Interface contacts:
Residue W476 in protein 2 is in contact with residue K354 in protein 1 (closest heavy-atom distance 4.0 Å).
Residue T302 in protein 2 contacts residue L327 in protein 1 (closest heavy-atom distance 3.8 Å).
Residue Y304 in protein 2 is in contact with residue R332 in protein 1 (closest heavy-atom distance 3.6 Å).
Residue R224 in protein 2 contacts residue T211 in protein 1 (closest heavy-atom distance 3.1 Å).
Residue T302 in protein 2 is in contact with residue Q346 in protein 1 (closest heavy-atom distance 3.7 Å).
Residue T477 in protein 2 is in contact with residue V356 in protein 1 (closest heavy-atom distance 3.5 Å).
Residue R247 in protein 2 is in contact with residue M350 in protein 1 (closest heavy-atom distance 2.6 Å).
Residue R224 in protein 2 is in contact with residue L38 in protein 1 (closest heavy-atom distance 3.2 Å).
Residue E478 in protein 2 contacts residue K354 in protein 1 (closest heavy-atom distance 3.3 Å).
Residue Y246 in protein 2 contacts residue M350 in protein 1 (closest heavy-atom distance 4.2 Å).
Residue S312 in protein 2 is in contact with residue R332 in protein 1 (closest heavy-atom distance 2.6 Å).
Residue R232 in protein 2 interacts with residue Q39 in protein 1 (closest heavy-atom distance 4.0 Å).
Residue S475 in protein 2 contacts residue R353 in protein 1 (closest heavy-atom distance 4.2 Å).
Residue R224 in protein 2 contacts residue A213 in protein 1 (closest heavy-atom distance 3.4 Å).
Residue F300 in protein 2 is in contact with residue S349 in protein 1 (closest heavy-atom distance 4.0 Å).
Residue E221 in protein 2 contacts residue T211 in protein 1 (closest heavy-atom distance 2.8 Å).
Residue P301 in protein 2 is in contact with residue Q346 in protein 1 (closest heavy-atom distance 3.0 Å).
Residue R224 in protein 2 is in contact with residue M243 in protein 1 (closest heavy-atom distance 2.5 Å).
Residue T477 in protein 2 interacts with residue K354 in protein 1 (closest heavy-atom distance 3.5 Å).
Residue A250 in protein 2 contacts residue M350 in protein 1 (closest heavy-atom distance 4.0 Å).
Residue H248 in protein 2 contacts residue N217 in protein 1 (closest heavy-atom distance 4.0 Å).
Residue R224 in protein 2 interacts with residue Q39 in protein 1 (closest heavy-atom distance 4.0 Å).
Residue Y769 in protein 2 contacts residue E184 in protein 1 (closest heavy-atom distance 3.7 Å).
Residue D299 in protein 2 contacts residue S349 in protein 1 (closest heavy-atom distance 4.1 Å).
Residue G223 in protein 2 interacts with residue T211 in protein 1 (closest heavy-atom distance 3.6 Å).
Residue D220 in protein 2 is in contact with residue T211 in protein 1 (closest heavy-atom distance 2.8 Å).
Residue P301 in protein 2 interacts with residue S349 in protein 1 (closest heavy-atom distance 3.5 Å).
Residue A229 in protein 2 interacts with residue T215 in protein 1 (closest heavy-atom distance 3.6 Å).
Residue E221 in protein 2 contacts residue M212 in protein 1 (closest heavy-atom distance 3.2 Å).
Residue S252 in protein 2 contacts residue K397 in protein 1 (closest heavy-atom distance 2.9 Å).
Residue S475 in protein 2 interacts with residue K354 in protein 1 (closest heavy-atom distance 3.9 Å).
Residue T222 in protein 2 is in contact with residue H244 in protein 1 (closest heavy-atom distance 3.4 Å).
Residue P301 in protein 2 contacts residue V324 in protein 1 (closest heavy-atom distance 3.6 Å).
Residue R224 in protein 2 contacts residue L37 in protein 1 (closest heavy-atom distance 3.7 Å).
Residue S225 in protein 2 is in contact with residue T215 in protein 1 (closest heavy-atom distance 3.7 Å).
Residue P301 in protein 2 is in contact with residue M350 in protein 1 (closest heavy-atom distance 3.8 Å).
Residue Q737 in protein 2 contacts residue S377 in protein 1 (closest heavy-atom distance 2.4 Å).
Residue I255 in protein 2 contacts residue T393 in protein 1 (closest heavy-atom distance 3.6 Å).
Residue R224 in protein 2 contacts residue H244 in protein 1 (closest heavy-atom distance 3.3 Å).
Residue R224 in protein 2 interacts with residue T245 in protein 1 (closest heavy-atom distance 3.8 Å).
Residue L258 in protein 2 is in contact with residue S326 in protein 1 (closest heavy-atom distance 3.3 Å).
Residue R485 in protein 2 is in contact with residue E184 in protein 1 (closest heavy-atom distance 3.9 Å).
Residue Y246 in protein 2 interacts with residue L327 in protein 1 (closest heavy-atom distance 3.9 Å).
Residue Q737 in protein 2 interacts with residue R378 in protein 1 (closest heavy-atom distance 3.7 Å).
Residue R247 in protein 2 interacts with residue S349 in protein 1 (closest heavy-atom distance 2.3 Å).
Residue R224 in protein 2 is in contact with residue T215 in protein 1 (closest heavy-atom distance 4.0 Å).
Residue R224 in protein 2 contacts residue M212 in protein 1 (closest heavy-atom distance 3.1 Å).
Residue A254 in protein 2 is in contact with residue N396 in protein 1 (closest heavy-atom distance 4.1 Å).
Residue L258 in protein 2 contacts residue L327 in protein 1 (closest heavy-atom distance 3.8 Å).
Residue V226 in protein 2 is in contact with residue T211 in protein 1 (closest heavy-atom distance 3.8 Å).
Residue V226 in protein 2 interacts with residue T215 in protein 1 (closest heavy-atom distance 3.2 Å).
Residue E481 in protein 2 interacts with residue E184 in protein 1 (closest heavy-atom distance 4.0 Å).
Residue R224 in protein 2 contacts residue D41 in protein 1 (closest heavy-atom distance 3.3 Å).
Residue N313 in protein 2 interacts with residue R332 in protein 1 (closest heavy-atom distance 3.9 Å).
Residue E251 in protein 2 is in contact with residue K397 in protein 1 (closest heavy-atom distance 4.2 Å).
Residue A254 in protein 2 contacts residue T393 in protein 1 (closest heavy-atom distance 3.1 Å).
Residue T222 in protein 2 interacts with residue M212 in protein 1 (closest heavy-atom distance 3.5 Å).
Residue N245 in protein 2 interacts with residue N217 in protein 1 (closest heavy-atom distance 2.9 Å).
Residue A261 in protein 2 is in contact with residue L330 in protein 1 (closest heavy-atom distance 4.2 Å).
Residue S475 in protein 2 interacts with residue K352 in protein 1 (closest heavy-atom distance 2.9 Å).

Sequence of protein 1:
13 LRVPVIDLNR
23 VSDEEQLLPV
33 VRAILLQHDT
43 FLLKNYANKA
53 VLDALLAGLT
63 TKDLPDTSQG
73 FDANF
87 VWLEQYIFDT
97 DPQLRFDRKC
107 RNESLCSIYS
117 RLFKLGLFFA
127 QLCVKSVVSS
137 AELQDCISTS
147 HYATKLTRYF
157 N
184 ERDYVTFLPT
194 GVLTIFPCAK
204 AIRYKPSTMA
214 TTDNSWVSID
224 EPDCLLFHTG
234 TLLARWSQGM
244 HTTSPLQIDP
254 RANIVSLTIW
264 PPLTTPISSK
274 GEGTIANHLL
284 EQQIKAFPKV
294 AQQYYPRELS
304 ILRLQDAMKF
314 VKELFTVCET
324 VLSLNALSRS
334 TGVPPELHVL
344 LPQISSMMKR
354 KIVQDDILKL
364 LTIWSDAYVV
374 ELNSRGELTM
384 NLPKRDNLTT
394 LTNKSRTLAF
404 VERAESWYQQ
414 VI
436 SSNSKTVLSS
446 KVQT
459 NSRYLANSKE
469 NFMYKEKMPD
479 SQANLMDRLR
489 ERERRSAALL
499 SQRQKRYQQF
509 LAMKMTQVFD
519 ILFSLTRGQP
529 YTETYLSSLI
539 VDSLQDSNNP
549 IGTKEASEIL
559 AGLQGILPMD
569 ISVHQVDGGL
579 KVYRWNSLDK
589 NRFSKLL

Sequence of protein 2:
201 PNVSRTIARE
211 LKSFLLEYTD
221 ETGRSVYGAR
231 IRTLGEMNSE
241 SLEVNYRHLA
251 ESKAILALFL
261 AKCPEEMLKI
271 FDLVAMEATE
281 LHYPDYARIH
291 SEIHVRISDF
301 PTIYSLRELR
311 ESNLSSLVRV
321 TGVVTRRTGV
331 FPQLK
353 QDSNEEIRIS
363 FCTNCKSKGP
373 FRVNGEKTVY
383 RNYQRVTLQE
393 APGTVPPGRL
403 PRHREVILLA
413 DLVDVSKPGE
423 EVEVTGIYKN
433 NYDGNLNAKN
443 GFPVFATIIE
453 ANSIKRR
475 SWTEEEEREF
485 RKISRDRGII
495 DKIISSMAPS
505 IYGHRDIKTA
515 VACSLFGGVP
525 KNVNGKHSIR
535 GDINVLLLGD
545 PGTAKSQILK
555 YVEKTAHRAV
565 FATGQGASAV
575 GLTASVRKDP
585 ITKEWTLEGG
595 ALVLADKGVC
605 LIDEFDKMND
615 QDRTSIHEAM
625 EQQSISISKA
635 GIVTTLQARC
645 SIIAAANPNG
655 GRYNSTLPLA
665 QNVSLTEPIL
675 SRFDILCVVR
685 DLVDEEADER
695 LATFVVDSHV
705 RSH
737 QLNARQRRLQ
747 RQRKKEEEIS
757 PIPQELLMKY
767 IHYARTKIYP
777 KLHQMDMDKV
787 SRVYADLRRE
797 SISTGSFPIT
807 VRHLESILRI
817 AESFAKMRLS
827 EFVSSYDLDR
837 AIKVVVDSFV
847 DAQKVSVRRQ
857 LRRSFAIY

The following describes two proteins that form a bound complex.